These two protein chains interact to form a complex.

Residue-level contacts at the interface:
Residue M77 in chain B is in contact with residue P62 in chain A (closest heavy-atom distance 3.6 Å).
Residue D80 in chain B interacts with residue A63 in chain A (closest heavy-atom distance 3.9 Å).
Residue G45 in chain B contacts residue I75 in chain A (closest heavy-atom distance 4.3 Å).
Residue Y44 in chain B is in contact with residue S86 in chain A (closest heavy-atom distance 3.1 Å).
Residue M8 in chain B interacts with residue A70 in chain A (closest heavy-atom distance 4.3 Å).
Residue S92 in chain B is in contact with residue P19 in chain A (closest heavy-atom distance 3.3 Å).
Residue D7 in chain B is in contact with residue R66 in chain A (closest heavy-atom distance 4.4 Å).
Residue P67 in chain B interacts with residue R39 in chain A (closest heavy-atom distance 3.3 Å).
Residue Y84 in chain B interacts with residue R71 in chain A (closest heavy-atom distance 4.6 Å).
Residue D82 in chain B interacts with residue R71 in chain A (closest heavy-atom distance 4.0 Å).
Residue P10 in chain B interacts with residue N78 in chain A (closest heavy-atom distance 4.3 Å).
Residue G43 in chain B is in contact with residue R80 in chain A (closest heavy-atom distance 2.6 Å).
Residue W79 in chain B contacts residue A63 in chain A (closest heavy-atom distance 4.5 Å).
Residue G43 in chain B interacts with residue T83 in chain A (closest heavy-atom distance 3.5 Å).
Residue R58 in chain B interacts with residue L17 in chain A (closest heavy-atom distance 3.4 Å).
Residue P67 in chain B contacts residue K43 in chain A (closest heavy-atom distance 3.7 Å).
Residue M77 in chain B interacts with residue D61 in chain A (closest heavy-atom distance 3.9 Å).
Residue T42 in chain B interacts with residue R80 in chain A (closest heavy-atom distance 4.0 Å).
Residue A24 in chain B is in contact with residue R66 in chain A (closest heavy-atom distance 3.2 Å).
Residue K6 in chain B is in contact with residue Y69 in chain A (closest heavy-atom distance 3.5 Å).
Residue N28 in chain B contacts residue I38 in chain A (closest heavy-atom distance 4.6 Å).
Residue S92 in chain B is in contact with residue L17 in chain A (closest heavy-atom distance 3.5 Å).
Residue D7 in chain B contacts residue A70 in chain A (closest heavy-atom distance 3.8 Å).
Residue H78 in chain B contacts residue A63 in chain A (closest heavy-atom distance 3.3 Å).
Residue P51 in chain B contacts residue R66 in chain A (closest heavy-atom distance 4.4 Å).
Residue P93 in chain B contacts residue L17 in chain A (closest heavy-atom distance 4.0 Å).
Residue S92 in chain B interacts with residue D18 in chain A (closest heavy-atom distance 3.2 Å).
Residue T91 in chain B contacts residue P19 in chain A (closest heavy-atom distance 4.3 Å).
Residue Y47 in chain B interacts with residue N78 in chain A (closest heavy-atom distance 4.4 Å).
Residue D82 in chain B contacts residue W67 in chain A (closest heavy-atom distance 3.0 Å).
Residue G43 in chain B interacts with residue F79 in chain A (closest heavy-atom distance 4.2 Å).
Residue D7 in chain B interacts with residue N74 in chain A (closest heavy-atom distance 3.6 Å).
Residue L81 in chain B interacts with residue W67 in chain A (closest heavy-atom distance 3.0 Å).
Residue P48 in chain B is in contact with residue N74 in chain A (closest heavy-atom distance 4.0 Å).
Residue D7 in chain B contacts residue Y69 in chain A (closest heavy-atom distance 3.2 Å).
Residue D68 in chain B interacts with residue K43 in chain A (closest heavy-atom distance 4.0 Å).
Residue Y44 in chain B contacts residue N78 in chain A (closest heavy-atom distance 4.5 Å).
Residue G45 in chain B contacts residue N78 in chain A (closest heavy-atom distance 2.3 Å).
Residue M8 in chain B interacts with residue N74 in chain A (closest heavy-atom distance 4.5 Å).
Residue M83 in chain B contacts residue W67 in chain A (closest heavy-atom distance 3.3 Å).
Residue M77 in chain B contacts residue L42 in chain A (closest heavy-atom distance 4.3 Å).
Residue T91 in chain B contacts residue L17 in chain A (closest heavy-atom distance 4.5 Å).
Residue R58 in chain B is in contact with residue T16 in chain A (closest heavy-atom distance 3.2 Å).
Residue P48 in chain B is in contact with residue N78 in chain A (closest heavy-atom distance 3.2 Å).
Residue N28 in chain B interacts with residue E34 in chain A (closest heavy-atom distance 4.5 Å).
Residue N97 in chain B is in contact with residue T15 in chain A (closest heavy-atom distance 3.2 Å).
Residue G45 in chain B is in contact with residue R80 in chain A (closest heavy-atom distance 4.5 Å).
Residue G45 in chain B contacts residue F79 in chain A (closest heavy-atom distance 3.5 Å).
Residue V96 in chain B is in contact with residue T15 in chain A (closest heavy-atom distance 3.9 Å).
Residue M77 in chain B interacts with residue Y46 in chain A (closest heavy-atom distance 3.5 Å).
Residue G43 in chain B is in contact with residue S86 in chain A (closest heavy-atom distance 3.4 Å).
Residue T42 in chain B interacts with residue T83 in chain A (closest heavy-atom distance 3.2 Å).
Residue M77 in chain B is in contact with residue A63 in chain A (closest heavy-atom distance 4.3 Å).
Residue H78 in chain B contacts residue R66 in chain A (closest heavy-atom distance 4.3 Å).
Residue Y44 in chain B is in contact with residue T83 in chain A (closest heavy-atom distance 3.7 Å).
Residue S92 in chain B interacts with residue E21 in chain A (closest heavy-atom distance 4.0 Å).
Residue K6 in chain B interacts with residue R66 in chain A (closest heavy-atom distance 3.0 Å).
Residue T91 in chain B interacts with residue T16 in chain A (closest heavy-atom distance 3.9 Å).
Residue D46 in chain B is in contact with residue N78 in chain A (closest heavy-atom distance 4.4 Å).
Residue T42 in chain B contacts residue S86 in chain A (closest heavy-atom distance 4.3 Å).

Sequence of chain A:
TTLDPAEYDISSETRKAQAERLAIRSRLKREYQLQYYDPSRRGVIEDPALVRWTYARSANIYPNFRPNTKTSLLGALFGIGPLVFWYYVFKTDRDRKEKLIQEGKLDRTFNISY

Sequence of chain B:
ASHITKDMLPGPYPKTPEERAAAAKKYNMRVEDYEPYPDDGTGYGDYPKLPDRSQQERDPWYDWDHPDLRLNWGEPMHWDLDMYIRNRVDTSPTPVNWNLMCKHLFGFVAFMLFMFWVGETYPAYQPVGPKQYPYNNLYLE